Sequence of chain A:
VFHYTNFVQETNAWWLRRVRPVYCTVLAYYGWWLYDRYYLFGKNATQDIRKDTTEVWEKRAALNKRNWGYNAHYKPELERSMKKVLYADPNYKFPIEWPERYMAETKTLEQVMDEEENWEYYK

The following describes two proteins that form a bound complex.

Contacts between the two chains:
Residue E155 in chain B is in contact with residue A105 in chain A (closest heavy-atom distance 4.9 Å).
Residue K76 in chain B contacts residue T12 in chain A (closest heavy-atom distance 4.3 Å).
Residue F153 in chain B interacts with residue A105 in chain A (closest heavy-atom distance 4.3 Å).

Sequence of chain B:
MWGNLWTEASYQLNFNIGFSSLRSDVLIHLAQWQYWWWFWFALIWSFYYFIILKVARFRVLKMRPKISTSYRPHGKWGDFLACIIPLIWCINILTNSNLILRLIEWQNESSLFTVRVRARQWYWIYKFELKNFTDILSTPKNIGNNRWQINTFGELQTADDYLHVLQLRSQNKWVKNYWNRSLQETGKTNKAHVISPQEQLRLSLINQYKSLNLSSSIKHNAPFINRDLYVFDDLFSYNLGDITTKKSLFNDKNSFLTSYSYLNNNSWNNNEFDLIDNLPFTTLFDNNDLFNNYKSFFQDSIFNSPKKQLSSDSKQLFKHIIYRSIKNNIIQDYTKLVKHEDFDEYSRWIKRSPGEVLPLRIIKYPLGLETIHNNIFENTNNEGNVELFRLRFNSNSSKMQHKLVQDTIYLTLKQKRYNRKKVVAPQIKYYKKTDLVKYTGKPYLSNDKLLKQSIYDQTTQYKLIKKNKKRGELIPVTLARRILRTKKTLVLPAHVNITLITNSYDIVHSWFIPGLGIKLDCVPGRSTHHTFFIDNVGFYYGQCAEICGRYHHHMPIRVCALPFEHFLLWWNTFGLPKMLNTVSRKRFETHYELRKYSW